Sequence of chain A:
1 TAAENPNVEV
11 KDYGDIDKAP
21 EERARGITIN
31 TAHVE

Sequence of chain B:
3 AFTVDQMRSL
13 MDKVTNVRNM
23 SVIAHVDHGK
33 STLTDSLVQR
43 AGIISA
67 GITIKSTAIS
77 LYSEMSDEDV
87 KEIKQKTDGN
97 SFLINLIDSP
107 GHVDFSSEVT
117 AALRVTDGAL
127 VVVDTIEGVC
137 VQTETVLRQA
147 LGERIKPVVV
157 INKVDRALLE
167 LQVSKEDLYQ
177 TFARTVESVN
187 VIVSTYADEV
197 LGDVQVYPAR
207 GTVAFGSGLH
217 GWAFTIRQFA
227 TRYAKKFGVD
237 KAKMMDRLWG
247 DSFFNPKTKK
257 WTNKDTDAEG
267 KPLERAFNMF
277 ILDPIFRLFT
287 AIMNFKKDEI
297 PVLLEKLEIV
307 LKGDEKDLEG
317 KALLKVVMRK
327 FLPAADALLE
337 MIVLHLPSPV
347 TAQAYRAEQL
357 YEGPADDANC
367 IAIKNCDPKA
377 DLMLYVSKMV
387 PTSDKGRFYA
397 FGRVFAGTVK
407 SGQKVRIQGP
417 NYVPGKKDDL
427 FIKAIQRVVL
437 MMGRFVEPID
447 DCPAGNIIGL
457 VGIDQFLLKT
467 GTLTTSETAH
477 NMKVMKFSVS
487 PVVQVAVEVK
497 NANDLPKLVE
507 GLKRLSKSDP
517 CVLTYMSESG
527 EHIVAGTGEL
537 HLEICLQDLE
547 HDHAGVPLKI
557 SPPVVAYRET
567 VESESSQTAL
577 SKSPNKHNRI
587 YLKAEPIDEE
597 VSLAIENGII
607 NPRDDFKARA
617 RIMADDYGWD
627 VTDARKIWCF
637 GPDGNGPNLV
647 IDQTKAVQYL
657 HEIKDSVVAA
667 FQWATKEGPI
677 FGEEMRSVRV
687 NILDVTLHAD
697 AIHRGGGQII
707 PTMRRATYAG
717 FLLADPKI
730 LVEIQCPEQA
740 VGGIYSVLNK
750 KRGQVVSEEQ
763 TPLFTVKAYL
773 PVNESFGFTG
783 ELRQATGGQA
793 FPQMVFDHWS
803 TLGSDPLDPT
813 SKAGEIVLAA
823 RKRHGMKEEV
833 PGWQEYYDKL

This data describes a binding interaction between two proteins.

Interface contacts:
Residue G44 in chain B contacts residue V8 in chain A (closest heavy-atom distance 0.8 Å).
Residue R42 in chain B contacts residue E4 in chain A (closest heavy-atom distance 3.2 Å).
Residue S72 in chain B interacts with residue H33 in chain A (closest heavy-atom distance 1.5 Å).
Residue I46 in chain B is in contact with residue E9 in chain A (closest heavy-atom distance 1.8 Å).
Residue S33 in chain B is in contact with residue T28 in chain A (closest heavy-atom distance 3.2 Å).
Residue R42 in chain B contacts residue A3 in chain A (closest heavy-atom distance 3.2 Å).
Residue I45 in chain B contacts residue E9 in chain A (closest heavy-atom distance 2.1 Å).
Residue G44 in chain B interacts with residue T1 in chain A (closest heavy-atom distance 1.4 Å).
Residue P106 in chain B contacts residue T31 in chain A (closest heavy-atom distance 1.3 Å).
Residue I46 in chain B contacts residue V10 in chain A (closest heavy-atom distance 3.1 Å).
Residue A74 in chain B interacts with residue V34 in chain A (closest heavy-atom distance 2.1 Å).
Residue I46 in chain B is in contact with residue P6 in chain A (closest heavy-atom distance 2.6 Å).
Residue G107 in chain B is in contact with residue T31 in chain A (closest heavy-atom distance 2.8 Å).
Residue S76 in chain B contacts residue V8 in chain A (closest heavy-atom distance 3.1 Å).
Residue F4 in chain B is in contact with residue N5 in chain A (closest heavy-atom distance 0.8 Å).
Residue Y78 in chain B is in contact with residue N5 in chain A (closest heavy-atom distance 3.2 Å).
Residue V40 in chain B is in contact with residue E9 in chain A (closest heavy-atom distance 3.0 Å).
Residue A48 in chain B interacts with residue N7 in chain A (closest heavy-atom distance 2.8 Å).
Residue L39 in chain B is in contact with residue T1 in chain A (closest heavy-atom distance 3.0 Å).
Residue A43 in chain B contacts residue V8 in chain A (closest heavy-atom distance 2.7 Å).
Residue Y78 in chain B contacts residue T1 in chain A (closest heavy-atom distance 3.3 Å).
Residue D37 in chain B interacts with residue I16 in chain A (closest heavy-atom distance 2.2 Å).
Residue S76 in chain B contacts residue E35 in chain A (closest heavy-atom distance 1.5 Å).
Residue L102 in chain B interacts with residue V34 in chain A (closest heavy-atom distance 2.2 Å).
Residue D104 in chain B contacts residue T31 in chain A (closest heavy-atom distance 2.3 Å).
Residue G44 in chain B contacts residue A2 in chain A (closest heavy-atom distance 2.5 Å).
Residue S47 in chain B contacts residue N7 in chain A (closest heavy-atom distance 3.1 Å).
Residue A3 in chain B is in contact with residue N5 in chain A (closest heavy-atom distance 2.1 Å).
Residue S105 in chain B interacts with residue T31 in chain A (closest heavy-atom distance 1.8 Å).
Residue V40 in chain B contacts residue V10 in chain A (closest heavy-atom distance 2.9 Å).
Residue F4 in chain B contacts residue N7 in chain A (closest heavy-atom distance 0.9 Å).
Residue V40 in chain B contacts residue K11 in chain A (closest heavy-atom distance 2.8 Å).
Residue D104 in chain B interacts with residue H33 in chain A (closest heavy-atom distance 2.3 Å).
Residue A3 in chain B is in contact with residue N7 in chain A (closest heavy-atom distance 1.6 Å).
Residue I46 in chain B interacts with residue N7 in chain A (closest heavy-atom distance 1.0 Å).
Residue T73 in chain B interacts with residue H33 in chain A (closest heavy-atom distance 1.3 Å).
Residue F4 in chain B is in contact with residue P6 in chain A (closest heavy-atom distance 3.2 Å).
Residue T5 in chain B is in contact with residue N7 in chain A (closest heavy-atom distance 2.4 Å).
Residue D37 in chain B contacts residue Y13 in chain A (closest heavy-atom distance 2.2 Å).
Residue I45 in chain B interacts with residue N7 in chain A (closest heavy-atom distance 1.6 Å).
Residue E80 in chain B interacts with residue E4 in chain A (closest heavy-atom distance 3.3 Å).
Residue A74 in chain B is in contact with residue E35 in chain A (closest heavy-atom distance 2.9 Å).
Residue K71 in chain B contacts residue T31 in chain A (closest heavy-atom distance 3.1 Å).
Residue I46 in chain B contacts residue V8 in chain A (closest heavy-atom distance 1.3 Å).
Residue D37 in chain B is in contact with residue D12 in chain A (closest heavy-atom distance 3.0 Å).
Residue I75 in chain B contacts residue V34 in chain A (closest heavy-atom distance 0.4 Å).
Residue A3 in chain B contacts residue P6 in chain A (closest heavy-atom distance 0.9 Å).
Residue A43 in chain B contacts residue A2 in chain A (closest heavy-atom distance 2.5 Å).
Residue A43 in chain B interacts with residue T1 in chain A (closest heavy-atom distance 0.5 Å).
Residue D104 in chain B is in contact with residue A32 in chain A (closest heavy-atom distance 1.2 Å).
Residue D29 in chain B contacts residue I27 in chain A (closest heavy-atom distance 3.1 Å).
Residue A74 in chain B is in contact with residue H33 in chain A (closest heavy-atom distance 2.1 Å).
Residue R42 in chain B contacts residue A2 in chain A (closest heavy-atom distance 2.8 Å).
Residue D37 in chain B contacts residue K11 in chain A (closest heavy-atom distance 2.9 Å).
Residue T34 in chain B is in contact with residue Y13 in chain A (closest heavy-atom distance 3.1 Å).
Residue I45 in chain B interacts with residue V8 in chain A (closest heavy-atom distance 0.9 Å).
Residue R42 in chain B is in contact with residue T1 in chain A (closest heavy-atom distance 1.0 Å).
Residue I75 in chain B contacts residue E35 in chain A (closest heavy-atom distance 0.8 Å).
Residue G44 in chain B is in contact with residue N5 in chain A (closest heavy-atom distance 2.8 Å).
Residue I75 in chain B contacts residue H33 in chain A (closest heavy-atom distance 3.4 Å).